Sequence of chain B:
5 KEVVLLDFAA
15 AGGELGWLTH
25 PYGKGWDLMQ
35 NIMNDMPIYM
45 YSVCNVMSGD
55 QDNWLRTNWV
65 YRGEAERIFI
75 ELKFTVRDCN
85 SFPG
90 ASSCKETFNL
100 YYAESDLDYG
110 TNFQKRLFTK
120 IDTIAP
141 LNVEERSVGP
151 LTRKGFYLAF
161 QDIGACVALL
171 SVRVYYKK

Contacts between the two chains:
Residue R81 in chain B contacts residue P7 in chain A (closest heavy-atom distance 3.5 Å).
Residue I36 in chain B contacts residue E54 in chain A (closest heavy-atom distance 4.7 Å).
Residue R81 in chain B contacts residue A5 in chain A (closest heavy-atom distance 4.0 Å).
Residue V167 in chain B contacts residue A5 in chain A (closest heavy-atom distance 4.0 Å).
Residue T79 in chain B is in contact with residue A5 in chain A (closest heavy-atom distance 4.8 Å).
Residue M51 in chain B interacts with residue Y3 in chain A (closest heavy-atom distance 3.6 Å).
Residue Q34 in chain B contacts residue I51 in chain A (closest heavy-atom distance 3.7 Å).
Residue N38 in chain B interacts with residue Q12 in chain A (closest heavy-atom distance 3.1 Å).
Residue D39 in chain B interacts with residue A13 in chain A (closest heavy-atom distance 3.5 Å).
Residue D31 in chain B is in contact with residue K47 in chain A (closest heavy-atom distance 5.0 Å).
Residue N35 in chain B contacts residue E54 in chain A (closest heavy-atom distance 3.0 Å).
Residue C48 in chain B interacts with residue A5 in chain A (closest heavy-atom distance 4.7 Å).
Residue M33 in chain B is in contact with residue T52 in chain A (closest heavy-atom distance 3.2 Å).
Residue M37 in chain B interacts with residue H109 in chain A (closest heavy-atom distance 4.9 Å).
Residue C48 in chain B interacts with residue V4 in chain A (closest heavy-atom distance 4.3 Å).
Residue S46 in chain B contacts residue A5 in chain A (closest heavy-atom distance 3.2 Å).
Residue M33 in chain B is in contact with residue R45 in chain A (closest heavy-atom distance 3.7 Å).
Residue R81 in chain B is in contact with residue V4 in chain A (closest heavy-atom distance 2.8 Å).
Residue L32 in chain B is in contact with residue D50 in chain A (closest heavy-atom distance 3.4 Å).
Residue D31 in chain B is in contact with residue T52 in chain A (closest heavy-atom distance 4.4 Å).
Residue V50 in chain B is in contact with residue Y3 in chain A (closest heavy-atom distance 4.3 Å).
Residue M37 in chain B contacts residue Q12 in chain A (closest heavy-atom distance 3.9 Å).
Residue L170 in chain B contacts residue L6 in chain A (closest heavy-atom distance 4.9 Å).
Residue L32 in chain B contacts residue I51 in chain A (closest heavy-atom distance 3.3 Å).
Residue V47 in chain B contacts residue A5 in chain A (closest heavy-atom distance 4.9 Å).
Residue A168 in chain B interacts with residue A5 in chain A (closest heavy-atom distance 4.0 Å).
Residue I36 in chain B contacts residue Q12 in chain A (closest heavy-atom distance 3.2 Å).
Residue L32 in chain B contacts residue T52 in chain A (closest heavy-atom distance 3.0 Å).
Residue N38 in chain B interacts with residue N110 in chain A (closest heavy-atom distance 3.8 Å).
Residue Q34 in chain B interacts with residue T52 in chain A (closest heavy-atom distance 3.0 Å).
Residue I36 in chain B contacts residue A10 in chain A (closest heavy-atom distance 4.8 Å).
Residue C166 in chain B is in contact with residue A5 in chain A (closest heavy-atom distance 3.6 Å).
Residue F86 in chain B interacts with residue Y3 in chain A (closest heavy-atom distance 3.8 Å).
Residue I36 in chain B contacts residue N110 in chain A (closest heavy-atom distance 4.9 Å).
Residue C166 in chain B interacts with residue V4 in chain A (closest heavy-atom distance 3.8 Å).
Residue M44 in chain B is in contact with residue L6 in chain A (closest heavy-atom distance 4.1 Å).
Residue C48 in chain B interacts with residue Y3 in chain A (closest heavy-atom distance 3.5 Å).
Residue G17 in chain B contacts residue I51 in chain A (closest heavy-atom distance 4.5 Å).
Residue M33 in chain B is in contact with residue E54 in chain A (closest heavy-atom distance 3.4 Å).
Residue P87 in chain B is in contact with residue Y3 in chain A (closest heavy-atom distance 3.2 Å).
Residue D39 in chain B contacts residue Q12 in chain A (closest heavy-atom distance 3.1 Å).
Residue D39 in chain B is in contact with residue S14 in chain A (closest heavy-atom distance 3.0 Å).
Residue M33 in chain B interacts with residue I51 in chain A (closest heavy-atom distance 4.2 Å).
Residue R81 in chain B is in contact with residue Y3 in chain A (closest heavy-atom distance 4.0 Å).
Residue Y26 in chain B is in contact with residue D50 in chain A (closest heavy-atom distance 3.4 Å).
Residue T79 in chain B interacts with residue L6 in chain A (closest heavy-atom distance 3.7 Å).
Residue N35 in chain B interacts with residue K43 in chain A (closest heavy-atom distance 3.4 Å).
Residue Q34 in chain B is in contact with residue V53 in chain A (closest heavy-atom distance 3.4 Å).
Residue I36 in chain B interacts with residue S14 in chain A (closest heavy-atom distance 4.2 Å).
Residue S85 in chain B is in contact with residue H35 in chain A (closest heavy-atom distance 5.0 Å).
Residue Q34 in chain B is in contact with residue E54 in chain A (closest heavy-atom distance 3.0 Å).
Residue A168 in chain B contacts residue L6 in chain A (closest heavy-atom distance 4.5 Å).
Residue M37 in chain B is in contact with residue N110 in chain A (closest heavy-atom distance 3.6 Å).
Residue Y43 in chain B is in contact with residue I51 in chain A (closest heavy-atom distance 3.8 Å).
Residue M37 in chain B is in contact with residue L6 in chain A (closest heavy-atom distance 4.5 Å).

This data describes a binding interaction between two proteins.

Sequence of chain A:
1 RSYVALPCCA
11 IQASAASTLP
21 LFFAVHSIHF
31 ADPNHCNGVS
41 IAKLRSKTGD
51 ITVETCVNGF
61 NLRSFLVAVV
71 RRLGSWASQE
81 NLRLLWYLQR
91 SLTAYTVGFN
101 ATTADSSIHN